This data describes a binding interaction between two proteins.

Sequence of protein 2:
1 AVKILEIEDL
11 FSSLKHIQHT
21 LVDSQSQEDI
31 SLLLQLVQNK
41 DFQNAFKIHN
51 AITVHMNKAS

Sequence of protein 1:
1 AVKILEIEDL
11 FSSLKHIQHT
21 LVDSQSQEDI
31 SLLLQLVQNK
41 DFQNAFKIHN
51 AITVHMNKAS

Interface contacts:
Residue N44 in protein 1 interacts with residue K47 in protein 2 (closest heavy-atom distance 3.9 Å).
Residue D41 in protein 1 interacts with residue I52 in protein 2 (closest heavy-atom distance 3.0 Å).
Residue H55 in protein 1 is in contact with residue K40 in protein 2 (closest heavy-atom distance 4.1 Å).
Residue K40 in protein 1 interacts with residue A51 in protein 2 (closest heavy-atom distance 3.3 Å).
Residue K40 in protein 1 interacts with residue H55 in protein 2 (closest heavy-atom distance 4.2 Å).
Residue N44 in protein 1 contacts residue A51 in protein 2 (closest heavy-atom distance 4.8 Å).
Residue N44 in protein 1 contacts residue I52 in protein 2 (closest heavy-atom distance 4.1 Å).
Residue N44 in protein 1 interacts with residue N44 in protein 2 (closest heavy-atom distance 4.2 Å).
Residue N44 in protein 1 is in contact with residue I48 in protein 2 (closest heavy-atom distance 3.3 Å).
Residue K40 in protein 1 is in contact with residue I52 in protein 2 (closest heavy-atom distance 4.6 Å).
Residue I48 in protein 1 contacts residue I48 in protein 2 (closest heavy-atom distance 3.0 Å).
Residue K47 in protein 1 interacts with residue N44 in protein 2 (closest heavy-atom distance 4.3 Å).
Residue A51 in protein 1 interacts with residue K40 in protein 2 (closest heavy-atom distance 4.2 Å).
Residue I52 in protein 1 interacts with residue N44 in protein 2 (closest heavy-atom distance 4.0 Å).
Residue A51 in protein 1 contacts residue N44 in protein 2 (closest heavy-atom distance 3.8 Å).
Residue A45 in protein 1 contacts residue I48 in protein 2 (closest heavy-atom distance 4.9 Å).
Residue I52 in protein 1 interacts with residue D41 in protein 2 (closest heavy-atom distance 3.0 Å).
Residue I48 in protein 1 is in contact with residue A45 in protein 2 (closest heavy-atom distance 4.7 Å).
Residue I48 in protein 1 is in contact with residue N44 in protein 2 (closest heavy-atom distance 3.8 Å).